Sequence of the first protein:
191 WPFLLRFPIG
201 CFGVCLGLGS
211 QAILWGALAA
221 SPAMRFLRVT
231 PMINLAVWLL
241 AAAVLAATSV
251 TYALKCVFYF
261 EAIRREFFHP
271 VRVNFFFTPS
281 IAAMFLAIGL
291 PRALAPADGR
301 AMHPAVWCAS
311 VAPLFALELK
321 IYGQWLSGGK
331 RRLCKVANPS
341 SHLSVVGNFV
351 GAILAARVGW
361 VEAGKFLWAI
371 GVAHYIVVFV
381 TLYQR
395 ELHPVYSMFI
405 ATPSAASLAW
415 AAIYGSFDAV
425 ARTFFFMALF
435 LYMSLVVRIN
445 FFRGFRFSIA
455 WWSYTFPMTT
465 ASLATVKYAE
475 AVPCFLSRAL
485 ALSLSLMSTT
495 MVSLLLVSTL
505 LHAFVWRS

This data describes a binding interaction between two proteins.

Contacts between the two chains:
Residue R385 in the first protein is in contact with residue R332 in the second protein (closest heavy-atom distance 4.4 Å).
Residue T427 in the first protein is in contact with residue A369 in the second protein (closest heavy-atom distance 3.4 Å).
Residue R442 in the first protein is in contact with residue K320 in the second protein (closest heavy-atom distance 3.7 Å).
Residue R426 in the first protein is in contact with residue E362 in the second protein (closest heavy-atom distance 2.9 Å).
Residue A423 in the first protein interacts with residue W414 in the second protein (closest heavy-atom distance 4.5 Å).
Residue V380 in the first protein is in contact with residue V377 in the second protein (closest heavy-atom distance 4.5 Å).
Residue T427 in the first protein interacts with residue W368 in the second protein (closest heavy-atom distance 4.2 Å).
Residue Q384 in the first protein is in contact with residue T381 in the second protein (closest heavy-atom distance 3.4 Å).
Residue F430 in the first protein contacts residue K365 in the second protein (closest heavy-atom distance 4.0 Å).
Residue F430 in the first protein contacts residue I370 in the second protein (closest heavy-atom distance 4.0 Å).
Residue F379 in the first protein is in contact with residue V377 in the second protein (closest heavy-atom distance 3.4 Å).
Residue V441 in the first protein interacts with residue L319 in the second protein (closest heavy-atom distance 4.2 Å).
Residue M437 in the first protein interacts with residue F315 in the second protein (closest heavy-atom distance 3.7 Å).
Residue F434 in the first protein contacts residue F366 in the second protein (closest heavy-atom distance 4.1 Å).
Residue L433 in the first protein interacts with residue F366 in the second protein (closest heavy-atom distance 4.5 Å).
Residue F434 in the first protein interacts with residue H374 in the second protein (closest heavy-atom distance 3.5 Å).
Residue M431 in the first protein contacts residue A369 in the second protein (closest heavy-atom distance 4.2 Å).
Residue F434 in the first protein interacts with residue Y322 in the second protein (closest heavy-atom distance 3.8 Å).
Residue T427 in the first protein is in contact with residue V372 in the second protein (closest heavy-atom distance 4.5 Å).
Residue Q384 in the first protein contacts residue Q384 in the second protein (closest heavy-atom distance 3.4 Å).
Residue Y383 in the first protein interacts with residue L326 in the second protein (closest heavy-atom distance 3.4 Å).
Residue Q384 in the first protein interacts with residue C334 in the second protein (closest heavy-atom distance 3.2 Å).
Residue E395 in the first protein interacts with residue S327 in the second protein (closest heavy-atom distance 3.7 Å).
Residue M437 in the first protein is in contact with residue L319 in the second protein (closest heavy-atom distance 4.7 Å).
Residue V380 in the first protein contacts residue V380 in the second protein (closest heavy-atom distance 3.6 Å).
Residue F403 in the first protein interacts with residue L326 in the second protein (closest heavy-atom distance 4.4 Å).
Residue Y383 in the first protein contacts residue C334 in the second protein (closest heavy-atom distance 4.3 Å).
Residue L382 in the first protein is in contact with residue L326 in the second protein (closest heavy-atom distance 3.7 Å).
Residue F430 in the first protein interacts with residue E362 in the second protein (closest heavy-atom distance 4.0 Å).
Residue R442 in the first protein interacts with residue L319 in the second protein (closest heavy-atom distance 3.3 Å).
Residue V380 in the first protein contacts residue T381 in the second protein (closest heavy-atom distance 4.6 Å).
Residue M431 in the first protein contacts residue A373 in the second protein (closest heavy-atom distance 3.6 Å).
Residue R426 in the first protein is in contact with residue A369 in the second protein (closest heavy-atom distance 4.7 Å).
Residue V476 in the first protein contacts residue E362 in the second protein (closest heavy-atom distance 4.4 Å).
Residue F434 in the first protein contacts residue L319 in the second protein (closest heavy-atom distance 3.5 Å).
Residue Y383 in the first protein is in contact with residue H374 in the second protein (closest heavy-atom distance 3.1 Å).
Residue S438 in the first protein is in contact with residue L319 in the second protein (closest heavy-atom distance 3.7 Å).
Residue T427 in the first protein is in contact with residue W414 in the second protein (closest heavy-atom distance 4.7 Å).
Residue F430 in the first protein is in contact with residue A369 in the second protein (closest heavy-atom distance 3.7 Å).
Residue F430 in the first protein is in contact with residue F366 in the second protein (closest heavy-atom distance 3.6 Å).
Residue V380 in the first protein interacts with residue I376 in the second protein (closest heavy-atom distance 4.2 Å).
Residue Y400 in the first protein interacts with residue L326 in the second protein (closest heavy-atom distance 3.3 Å).
Residue F379 in the first protein contacts residue A373 in the second protein (closest heavy-atom distance 3.2 Å).
Residue F434 in the first protein contacts residue F315 in the second protein (closest heavy-atom distance 4.0 Å).
Residue Y383 in the first protein interacts with residue L333 in the second protein (closest heavy-atom distance 3.8 Å).
Residue Y472 in the first protein interacts with residue E362 in the second protein (closest heavy-atom distance 2.8 Å).
Residue Y400 in the first protein contacts residue S327 in the second protein (closest heavy-atom distance 3.8 Å).
Residue S438 in the first protein contacts residue G323 in the second protein (closest heavy-atom distance 4.5 Å).
Residue R426 in the first protein interacts with residue K365 in the second protein (closest heavy-atom distance 3.1 Å).
Residue Q384 in the first protein is in contact with residue R332 in the second protein (closest heavy-atom distance 3.0 Å).
Residue Y383 in the first protein is in contact with residue R332 in the second protein (closest heavy-atom distance 4.5 Å).
Residue M437 in the first protein is in contact with residue F366 in the second protein (closest heavy-atom distance 4.2 Å).
Residue A423 in the first protein contacts residue Y418 in the second protein (closest heavy-atom distance 3.2 Å).
Residue Y383 in the first protein interacts with residue Y322 in the second protein (closest heavy-atom distance 4.4 Å).
Residue Y383 in the first protein is in contact with residue V377 in the second protein (closest heavy-atom distance 3.8 Å).
Residue R442 in the first protein is in contact with residue Q324 in the second protein (closest heavy-atom distance 4.1 Å).
Residue Y383 in the first protein contacts residue W325 in the second protein (closest heavy-atom distance 3.9 Å).
Residue R442 in the first protein interacts with residue S327 in the second protein (closest heavy-atom distance 4.4 Å).
Residue F434 in the first protein interacts with residue I370 in the second protein (closest heavy-atom distance 3.5 Å).
Residue R442 in the first protein interacts with residue G323 in the second protein (closest heavy-atom distance 3.7 Å).

Sequence of the second protein:
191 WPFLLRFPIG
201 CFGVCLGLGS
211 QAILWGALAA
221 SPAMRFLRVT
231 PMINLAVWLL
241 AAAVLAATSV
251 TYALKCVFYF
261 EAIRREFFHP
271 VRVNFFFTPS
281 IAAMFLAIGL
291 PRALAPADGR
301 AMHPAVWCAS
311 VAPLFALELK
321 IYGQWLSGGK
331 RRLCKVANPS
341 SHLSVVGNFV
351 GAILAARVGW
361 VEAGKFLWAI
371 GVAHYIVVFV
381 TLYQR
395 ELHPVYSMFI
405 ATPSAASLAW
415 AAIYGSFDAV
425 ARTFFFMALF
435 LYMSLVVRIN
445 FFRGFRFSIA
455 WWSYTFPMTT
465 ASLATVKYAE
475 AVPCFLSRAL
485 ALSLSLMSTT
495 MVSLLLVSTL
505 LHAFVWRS